Sequence of chain A:
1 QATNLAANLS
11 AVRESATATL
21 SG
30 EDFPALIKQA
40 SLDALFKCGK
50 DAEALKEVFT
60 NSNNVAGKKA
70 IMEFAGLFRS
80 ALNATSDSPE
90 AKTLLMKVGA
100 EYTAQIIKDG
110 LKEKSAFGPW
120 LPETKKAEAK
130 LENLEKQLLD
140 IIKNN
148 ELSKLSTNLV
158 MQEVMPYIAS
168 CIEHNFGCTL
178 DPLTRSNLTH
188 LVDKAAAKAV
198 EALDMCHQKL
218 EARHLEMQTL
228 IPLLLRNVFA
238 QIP

These two protein chains interact to form a complex.

Sequence of chain B:
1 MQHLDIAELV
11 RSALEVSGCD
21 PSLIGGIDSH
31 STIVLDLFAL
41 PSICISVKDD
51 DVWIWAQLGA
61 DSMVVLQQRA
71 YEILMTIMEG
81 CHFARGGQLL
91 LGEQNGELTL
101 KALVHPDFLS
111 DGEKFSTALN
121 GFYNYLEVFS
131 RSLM

Residue-level contacts at the interface:
Residue L5 in chain A interacts with residue L37 in chain B (closest heavy-atom distance 3.6 Å).
Residue R13 in chain A is in contact with residue I33 in chain B (closest heavy-atom distance 3.5 Å).
Residue V12 in chain A interacts with residue G25 in chain B (closest heavy-atom distance 2.8 Å).
Residue V12 in chain A interacts with residue I24 in chain B (closest heavy-atom distance 3.8 Å).
Residue G48 in chain A contacts residue Q67 in chain B (closest heavy-atom distance 3.0 Å).
Residue A6 in chain A interacts with residue G18 in chain B (closest heavy-atom distance 3.9 Å).
Residue A11 in chain A interacts with residue D36 in chain B (closest heavy-atom distance 2.9 Å).
Residue S15 in chain A interacts with residue V34 in chain B (closest heavy-atom distance 3.9 Å).
Residue K46 in chain A contacts residue Q67 in chain B (closest heavy-atom distance 3.0 Å).
Residue A2 in chain A is in contact with residue G18 in chain B (closest heavy-atom distance 3.9 Å).
Residue D50 in chain A interacts with residue Q67 in chain B (closest heavy-atom distance 3.7 Å).
Residue E14 in chain A interacts with residue G26 in chain B (closest heavy-atom distance 3.1 Å).
Residue A11 in chain A interacts with residue V34 in chain B (closest heavy-atom distance 3.7 Å).
Residue V12 in chain A contacts residue I33 in chain B (closest heavy-atom distance 3.8 Å).
Residue A2 in chain A is in contact with residue S17 in chain B (closest heavy-atom distance 3.3 Å).
Residue V12 in chain A contacts residue L14 in chain B (closest heavy-atom distance 3.9 Å).
Residue E52 in chain A contacts residue E93 in chain B (closest heavy-atom distance 2.5 Å).
Residue D50 in chain A is in contact with residue V64 in chain B (closest heavy-atom distance 4.0 Å).
Residue V12 in chain A contacts residue V34 in chain B (closest heavy-atom distance 3.3 Å).
Residue L5 in chain A interacts with residue N120 in chain B (closest heavy-atom distance 3.5 Å).
Residue A11 in chain A interacts with residue L23 in chain B (closest heavy-atom distance 3.7 Å).
Residue R13 in chain A is in contact with residue D36 in chain B (closest heavy-atom distance 2.7 Å).
Residue A11 in chain A contacts residue L35 in chain B (closest heavy-atom distance 3.5 Å).
Residue L5 in chain A is in contact with residue Y123 in chain B (closest heavy-atom distance 3.8 Å).
Residue L9 in chain A interacts with residue C19 in chain B (closest heavy-atom distance 3.9 Å).
Residue S15 in chain A contacts residue T32 in chain B (closest heavy-atom distance 2.9 Å).
Residue N8 in chain A contacts residue Y123 in chain B (closest heavy-atom distance 3.3 Å).
Residue E14 in chain A is in contact with residue S29 in chain B (closest heavy-atom distance 2.8 Å).
Residue F45 in chain A interacts with residue Q67 in chain B (closest heavy-atom distance 3.8 Å).
Residue L5 in chain A is in contact with residue L119 in chain B (closest heavy-atom distance 3.8 Å).
Residue K49 in chain A interacts with residue V64 in chain B (closest heavy-atom distance 3.4 Å).
Residue R13 in chain A interacts with residue V34 in chain B (closest heavy-atom distance 2.7 Å).
Residue N4 in chain A is in contact with residue Y123 in chain B (closest heavy-atom distance 3.6 Å).
Residue T19 in chain A contacts residue Q94 in chain B (closest heavy-atom distance 2.8 Å).
Residue E14 in chain A contacts residue D28 in chain B (closest heavy-atom distance 3.4 Å).
Residue L9 in chain A is in contact with residue D36 in chain B (closest heavy-atom distance 3.7 Å).
Residue A51 in chain A interacts with residue Q67 in chain B (closest heavy-atom distance 2.8 Å).
Residue S15 in chain A is in contact with residue S31 in chain B (closest heavy-atom distance 3.1 Å).
Residue T3 in chain A contacts residue N120 in chain B (closest heavy-atom distance 2.7 Å).
Residue L20 in chain A is in contact with residue W55 in chain B (closest heavy-atom distance 3.7 Å).
Residue L20 in chain A interacts with residue K101 in chain B (closest heavy-atom distance 3.9 Å).
Residue T19 in chain A interacts with residue W55 in chain B (closest heavy-atom distance 3.9 Å).
Residue N8 in chain A contacts residue F38 in chain B (closest heavy-atom distance 2.9 Å).
Residue L9 in chain A is in contact with residue L23 in chain B (closest heavy-atom distance 3.3 Å).
Residue A6 in chain A is in contact with residue S17 in chain B (closest heavy-atom distance 3.3 Å).
Residue R13 in chain A interacts with residue I27 in chain B (closest heavy-atom distance 3.9 Å).
Residue A6 in chain A interacts with residue C19 in chain B (closest heavy-atom distance 3.4 Å).
Residue E52 in chain A contacts residue M63 in chain B (closest heavy-atom distance 3.7 Å).
Residue S10 in chain A contacts residue D36 in chain B (closest heavy-atom distance 2.8 Å).
Residue S21 in chain A contacts residue Q94 in chain B (closest heavy-atom distance 2.8 Å).
Residue L20 in chain A interacts with residue W53 in chain B (closest heavy-atom distance 3.6 Å).
Residue V12 in chain A is in contact with residue L35 in chain B (closest heavy-atom distance 3.8 Å).
Residue E14 in chain A interacts with residue T32 in chain B (closest heavy-atom distance 3.2 Å).
Residue N8 in chain A interacts with residue L37 in chain B (closest heavy-atom distance 3.4 Å).
Residue L9 in chain A contacts residue L35 in chain B (closest heavy-atom distance 3.9 Å).
Residue T3 in chain A contacts residue S17 in chain B (closest heavy-atom distance 3.1 Å).
Residue A18 in chain A contacts residue T32 in chain B (closest heavy-atom distance 2.8 Å).
Residue S10 in chain A interacts with residue L37 in chain B (closest heavy-atom distance 4.0 Å).
Residue V12 in chain A is in contact with residue L23 in chain B (closest heavy-atom distance 3.0 Å).
Residue E14 in chain A is in contact with residue I27 in chain B (closest heavy-atom distance 3.5 Å).